Sequence of chain A:
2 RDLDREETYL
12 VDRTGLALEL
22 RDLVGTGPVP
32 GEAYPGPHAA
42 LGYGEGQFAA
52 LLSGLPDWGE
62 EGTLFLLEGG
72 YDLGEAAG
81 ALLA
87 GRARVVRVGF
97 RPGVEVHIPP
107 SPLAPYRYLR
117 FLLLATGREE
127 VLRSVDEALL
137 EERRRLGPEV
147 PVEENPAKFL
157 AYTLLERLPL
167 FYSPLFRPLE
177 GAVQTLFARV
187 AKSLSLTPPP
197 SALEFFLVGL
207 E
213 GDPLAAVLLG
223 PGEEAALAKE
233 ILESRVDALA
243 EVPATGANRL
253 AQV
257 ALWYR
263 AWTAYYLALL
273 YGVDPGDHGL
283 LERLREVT

The following describes two proteins that form a bound complex.

Contacts between the two chains:
Residue L286 in chain A interacts with residue E200 in chain B (closest heavy-atom distance 3.7 Å).
Residue Y72 in chain A interacts with residue E200 in chain B (closest heavy-atom distance 2.7 Å).
Residue K188 in chain A interacts with residue V204 in chain B (closest heavy-atom distance 3.1 Å).
Residue L192 in chain A is in contact with residue L190 in chain B (closest heavy-atom distance 3.8 Å).
Residue V204 in chain A is in contact with residue H280 in chain B (closest heavy-atom distance 3.8 Å).
Residue S197 in chain A contacts residue G45 in chain B (closest heavy-atom distance 3.8 Å).
Residue Q48 in chain A interacts with residue P196 in chain B (closest heavy-atom distance 3.0 Å).
Residue L190 in chain A contacts residue L192 in chain B (closest heavy-atom distance 3.5 Å).
Residue R185 in chain A contacts residue V204 in chain B (closest heavy-atom distance 3.7 Å).
Residue P196 in chain A is in contact with residue Q48 in chain B (closest heavy-atom distance 2.8 Å).
Residue D214 in chain A contacts residue R209 in chain B (closest heavy-atom distance 3.0 Å).
Residue G205 in chain A contacts residue L190 in chain B (closest heavy-atom distance 3.3 Å).
Residue T290 in chain A interacts with residue L229 in chain B (closest heavy-atom distance 3.7 Å).
Residue A184 in chain A contacts residue F201 in chain B (closest heavy-atom distance 3.6 Å).
Residue S189 in chain A contacts residue A208 in chain B (closest heavy-atom distance 3.5 Å).
Residue S189 in chain A is in contact with residue Q212 in chain B (closest heavy-atom distance 3.6 Å).
Residue Q180 in chain A contacts residue L192 in chain B (closest heavy-atom distance 3.4 Å).
Residue L199 in chain A is in contact with residue L74 in chain B (closest heavy-atom distance 3.6 Å).
Residue G205 in chain A interacts with residue S189 in chain B (closest heavy-atom distance 3.5 Å).
Residue Q180 in chain A is in contact with residue T193 in chain B (closest heavy-atom distance 3.0 Å).
Residue L282 in chain A contacts residue L203 in chain B (closest heavy-atom distance 3.5 Å).
Residue T193 in chain A contacts residue Q180 in chain B (closest heavy-atom distance 3.0 Å).
Residue L190 in chain A interacts with residue G205 in chain B (closest heavy-atom distance 3.1 Å).
Residue E200 in chain A is in contact with residue L74 in chain B (closest heavy-atom distance 3.2 Å).
Residue P196 in chain A contacts residue E76 in chain B (closest heavy-atom distance 3.2 Å).
Residue A184 in chain A interacts with residue V204 in chain B (closest heavy-atom distance 3.2 Å).
Residue K188 in chain A contacts residue G205 in chain B (closest heavy-atom distance 3.1 Å).
Residue L203 in chain A is in contact with residue L74 in chain B (closest heavy-atom distance 3.3 Å).
Residue K188 in chain A is in contact with residue A208 in chain B (closest heavy-atom distance 2.9 Å).
Residue L192 in chain A contacts residue S191 in chain B (closest heavy-atom distance 3.8 Å).
Residue S189 in chain A interacts with residue G205 in chain B (closest heavy-atom distance 3.1 Å).
Residue L192 in chain A interacts with residue L192 in chain B (closest heavy-atom distance 3.2 Å).
Residue S197 in chain A interacts with residue Y72 in chain B (closest heavy-atom distance 3.2 Å).
Residue T181 in chain A interacts with residue E200 in chain B (closest heavy-atom distance 3.3 Å).
Residue S197 in chain A contacts residue E76 in chain B (closest heavy-atom distance 3.2 Å).
Residue P195 in chain A interacts with residue Q180 in chain B (closest heavy-atom distance 3.1 Å).
Residue P195 in chain A interacts with residue T181 in chain B (closest heavy-atom distance 3.3 Å).
Residue V204 in chain A interacts with residue A184 in chain B (closest heavy-atom distance 3.5 Å).
Residue G45 in chain A is in contact with residue S197 in chain B (closest heavy-atom distance 3.6 Å).
Residue L74 in chain A contacts residue E226 in chain B (closest heavy-atom distance 3.2 Å).
Residue F201 in chain A interacts with residue A184 in chain B (closest heavy-atom distance 3.5 Å).
Residue E200 in chain A interacts with residue D73 in chain B (closest heavy-atom distance 3.5 Å).
Residue T181 in chain A is in contact with residue P195 in chain B (closest heavy-atom distance 3.3 Å).
Residue L190 in chain A interacts with residue Q212 in chain B (closest heavy-atom distance 3.0 Å).
Residue R185 in chain A interacts with residue E200 in chain B (closest heavy-atom distance 3.0 Å).
Residue V204 in chain A contacts residue K188 in chain B (closest heavy-atom distance 3.6 Å).
Residue L206 in chain A is in contact with residue L190 in chain B (closest heavy-atom distance 3.7 Å).
Residue Q180 in chain A is in contact with residue F201 in chain B (closest heavy-atom distance 3.6 Å).
Residue E200 in chain A is in contact with residue Y72 in chain B (closest heavy-atom distance 3.1 Å).
Residue P195 in chain A interacts with residue G177 in chain B (closest heavy-atom distance 3.6 Å).
Residue G177 in chain A is in contact with residue P195 in chain B (closest heavy-atom distance 3.4 Å).
Residue L190 in chain A interacts with residue F201 in chain B (closest heavy-atom distance 3.4 Å).
Residue S191 in chain A contacts residue L192 in chain B (closest heavy-atom distance 3.5 Å).
Residue D214 in chain A contacts residue Q212 in chain B (closest heavy-atom distance 3.7 Å).
Residue Q180 in chain A interacts with residue P195 in chain B (closest heavy-atom distance 3.3 Å).
Residue K188 in chain A is in contact with residue E207 in chain B (closest heavy-atom distance 3.5 Å).
Residue Y273 in chain A contacts residue R209 in chain B (closest heavy-atom distance 2.8 Å).
Residue P194 in chain A interacts with residue Q180 in chain B (closest heavy-atom distance 3.6 Å).
Residue A187 in chain A is in contact with residue A208 in chain B (closest heavy-atom distance 3.5 Å).
Residue E226 in chain A contacts residue G75 in chain B (closest heavy-atom distance 2.5 Å).

Sequence of chain B:
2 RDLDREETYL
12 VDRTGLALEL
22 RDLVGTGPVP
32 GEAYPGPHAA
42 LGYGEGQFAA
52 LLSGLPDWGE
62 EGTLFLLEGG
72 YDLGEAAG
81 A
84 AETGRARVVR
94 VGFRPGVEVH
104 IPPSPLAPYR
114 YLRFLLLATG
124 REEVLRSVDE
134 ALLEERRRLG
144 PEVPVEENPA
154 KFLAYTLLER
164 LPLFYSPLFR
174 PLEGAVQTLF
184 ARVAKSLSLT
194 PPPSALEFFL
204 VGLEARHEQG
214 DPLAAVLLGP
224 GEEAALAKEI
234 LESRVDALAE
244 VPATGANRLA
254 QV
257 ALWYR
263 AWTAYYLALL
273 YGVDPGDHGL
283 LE